Sequence of protein 2:
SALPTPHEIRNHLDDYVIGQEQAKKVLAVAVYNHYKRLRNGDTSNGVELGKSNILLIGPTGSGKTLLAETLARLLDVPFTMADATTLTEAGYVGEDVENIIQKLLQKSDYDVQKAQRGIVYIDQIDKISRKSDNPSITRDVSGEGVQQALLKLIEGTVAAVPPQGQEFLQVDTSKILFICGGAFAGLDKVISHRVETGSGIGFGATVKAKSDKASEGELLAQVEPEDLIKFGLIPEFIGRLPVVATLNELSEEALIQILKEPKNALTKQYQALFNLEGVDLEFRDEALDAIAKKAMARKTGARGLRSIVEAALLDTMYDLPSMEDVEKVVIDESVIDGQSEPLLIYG

Sequence of protein 1:
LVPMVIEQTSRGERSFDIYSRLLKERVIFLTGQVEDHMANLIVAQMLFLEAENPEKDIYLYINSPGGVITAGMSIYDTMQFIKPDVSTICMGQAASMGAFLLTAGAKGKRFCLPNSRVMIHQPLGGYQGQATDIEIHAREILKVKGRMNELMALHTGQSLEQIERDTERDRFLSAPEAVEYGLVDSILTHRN

Interface contacts:
Residue G208 in protein 2 is in contact with residue E65 in protein 1 (closest heavy-atom distance 4.5 Å).
Residue A215 in protein 2 is in contact with residue P69 in protein 1 (closest heavy-atom distance 3.3 Å).
Residue A215 in protein 2 interacts with residue A66 in protein 1 (closest heavy-atom distance 4.4 Å).
Residue V213 in protein 2 contacts residue A66 in protein 1 (closest heavy-atom distance 3.4 Å).
Residue K214 in protein 2 contacts residue P69 in protein 1 (closest heavy-atom distance 4.0 Å).
Residue G206 in protein 2 is in contact with residue A66 in protein 1 (closest heavy-atom distance 3.3 Å).
Residue G208 in protein 2 interacts with residue L62 in protein 1 (closest heavy-atom distance 4.0 Å).
Residue I207 in protein 2 is in contact with residue A66 in protein 1 (closest heavy-atom distance 3.4 Å).
Residue F209 in protein 2 is in contact with residue T93 in protein 1 (closest heavy-atom distance 4.5 Å).
Residue I207 in protein 2 interacts with residue E65 in protein 1 (closest heavy-atom distance 4.8 Å).
Residue F209 in protein 2 contacts residue V58 in protein 1 (closest heavy-atom distance 4.6 Å).
Residue A215 in protein 2 contacts residue E70 in protein 1 (closest heavy-atom distance 4.6 Å).
Residue V213 in protein 2 interacts with residue E65 in protein 1 (closest heavy-atom distance 3.7 Å).
Residue S205 in protein 2 is in contact with residue A66 in protein 1 (closest heavy-atom distance 3.6 Å).
Residue A215 in protein 2 interacts with residue E67 in protein 1 (closest heavy-atom distance 4.9 Å).
Residue G206 in protein 2 is in contact with residue E65 in protein 1 (closest heavy-atom distance 4.7 Å).
Residue I207 in protein 2 is in contact with residue L62 in protein 1 (closest heavy-atom distance 3.4 Å).
Residue G206 in protein 2 is in contact with residue L62 in protein 1 (closest heavy-atom distance 5.0 Å).
Residue F209 in protein 2 interacts with residue L62 in protein 1 (closest heavy-atom distance 3.8 Å).
Residue F209 in protein 2 is in contact with residue F96 in protein 1 (closest heavy-atom distance 3.7 Å).
Residue V213 in protein 2 interacts with residue P69 in protein 1 (closest heavy-atom distance 4.3 Å).

This data describes a binding interaction between two proteins.